Interface contacts:
Residue R323 in chain B is in contact with residue F56 in chain A (closest heavy-atom distance 4.9 Å).
Residue L369 in chain B is in contact with residue Y52 in chain A (closest heavy-atom distance 4.9 Å).
Residue V327 in chain B interacts with residue Y54 in chain A (closest heavy-atom distance 3.5 Å).
Residue D351 in chain B contacts residue Y52 in chain A (closest heavy-atom distance 3.0 Å).
Residue V327 in chain B is in contact with residue F56 in chain A (closest heavy-atom distance 3.6 Å).
Residue E350 in chain B contacts residue N118 in chain A (closest heavy-atom distance 3.4 Å).
Residue V370 in chain B is in contact with residue Y52 in chain A (closest heavy-atom distance 3.3 Å).
Residue E367 in chain B interacts with residue Y54 in chain A (closest heavy-atom distance 4.8 Å).
Residue N368 in chain B is in contact with residue Y54 in chain A (closest heavy-atom distance 3.6 Å).
Residue W354 in chain B contacts residue Y52 in chain A (closest heavy-atom distance 3.6 Å).
Residue H293 in chain B interacts with residue Y52 in chain A (closest heavy-atom distance 3.3 Å).
Residue K371 in chain B is in contact with residue Y52 in chain A (closest heavy-atom distance 3.6 Å).
Residue R323 in chain B contacts residue Y52 in chain A (closest heavy-atom distance 4.3 Å).
Residue L369 in chain B is in contact with residue Y54 in chain A (closest heavy-atom distance 3.2 Å).
Residue T328 in chain B contacts residue Y73 in chain A (closest heavy-atom distance 4.2 Å).
Residue V327 in chain B is in contact with residue L74 in chain A (closest heavy-atom distance 3.8 Å).
Residue L294 in chain B interacts with residue Y52 in chain A (closest heavy-atom distance 3.9 Å).

The following describes two proteins that form a bound complex.

Sequence of chain A:
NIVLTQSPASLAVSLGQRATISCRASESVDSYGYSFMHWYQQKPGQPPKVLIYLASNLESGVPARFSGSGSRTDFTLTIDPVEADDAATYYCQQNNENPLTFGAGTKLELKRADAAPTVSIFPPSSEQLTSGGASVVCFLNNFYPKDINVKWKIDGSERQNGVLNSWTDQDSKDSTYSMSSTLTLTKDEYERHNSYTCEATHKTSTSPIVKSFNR

Sequence of chain B:
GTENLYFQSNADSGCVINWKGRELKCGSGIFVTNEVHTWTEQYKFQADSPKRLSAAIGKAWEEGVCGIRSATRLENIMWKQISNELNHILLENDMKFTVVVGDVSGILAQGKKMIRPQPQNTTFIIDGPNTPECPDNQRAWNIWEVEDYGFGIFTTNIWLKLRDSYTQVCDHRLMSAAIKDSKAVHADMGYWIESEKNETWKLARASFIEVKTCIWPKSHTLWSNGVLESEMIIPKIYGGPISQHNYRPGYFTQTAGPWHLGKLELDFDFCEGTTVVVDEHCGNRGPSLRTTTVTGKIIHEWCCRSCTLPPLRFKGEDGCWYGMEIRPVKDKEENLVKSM